Sequence of protein 1:
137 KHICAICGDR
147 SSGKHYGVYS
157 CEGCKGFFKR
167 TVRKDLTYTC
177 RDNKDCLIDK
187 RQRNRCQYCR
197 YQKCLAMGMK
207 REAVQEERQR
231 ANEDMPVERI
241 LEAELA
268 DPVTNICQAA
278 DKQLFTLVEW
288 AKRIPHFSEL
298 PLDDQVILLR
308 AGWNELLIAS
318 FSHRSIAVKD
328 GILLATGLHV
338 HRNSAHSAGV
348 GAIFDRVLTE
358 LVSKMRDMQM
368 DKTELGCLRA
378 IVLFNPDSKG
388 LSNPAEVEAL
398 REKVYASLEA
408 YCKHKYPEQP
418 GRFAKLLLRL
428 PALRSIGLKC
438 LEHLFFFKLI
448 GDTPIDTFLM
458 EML

This data describes a binding interaction between two proteins.

Interface contacts:
Residue E458 in protein 1 interacts with residue I5 in protein 2 (closest heavy-atom distance 2.5 Å).
Residue V285 in protein 1 is in contact with residue L10 in protein 2 (closest heavy-atom distance 3.8 Å).
Residue R307 in protein 1 interacts with residue L6 in protein 2 (closest heavy-atom distance 3.9 Å).
Residue F455 in protein 1 contacts residue I5 in protein 2 (closest heavy-atom distance 3.5 Å).
Residue V303 in protein 1 is in contact with residue L6 in protein 2 (closest heavy-atom distance 3.7 Å).
Residue V285 in protein 1 is in contact with residue L9 in protein 2 (closest heavy-atom distance 3.6 Å).
Residue F282 in protein 1 contacts residue L9 in protein 2 (closest heavy-atom distance 3.8 Å).
Residue F282 in protein 1 is in contact with residue I5 in protein 2 (closest heavy-atom distance 3.8 Å).
Residue L306 in protein 1 is in contact with residue L10 in protein 2 (closest heavy-atom distance 3.9 Å).
Residue L306 in protein 1 is in contact with residue L6 in protein 2 (closest heavy-atom distance 4.0 Å).
Residue L299 in protein 1 contacts residue H7 in protein 2 (closest heavy-atom distance 3.3 Å).
Residue V285 in protein 1 is in contact with residue L6 in protein 2 (closest heavy-atom distance 3.9 Å).
Residue F294 in protein 1 is in contact with residue L10 in protein 2 (closest heavy-atom distance 4.5 Å).
Residue T454 in protein 1 is in contact with residue I5 in protein 2 (closest heavy-atom distance 3.5 Å).
Residue E458 in protein 1 interacts with residue L6 in protein 2 (closest heavy-atom distance 3.0 Å).
Residue F455 in protein 1 interacts with residue L6 in protein 2 (closest heavy-atom distance 4.0 Å).
Residue Q302 in protein 1 interacts with residue L10 in protein 2 (closest heavy-atom distance 3.2 Å).
Residue L299 in protein 1 is in contact with residue L10 in protein 2 (closest heavy-atom distance 2.9 Å).
Residue V303 in protein 1 contacts residue L10 in protein 2 (closest heavy-atom distance 4.3 Å).
Residue L299 in protein 1 is in contact with residue Q11 in protein 2 (closest heavy-atom distance 3.2 Å).
Residue E458 in protein 1 contacts residue K4 in protein 2 (closest heavy-atom distance 3.1 Å).
Residue V303 in protein 1 is in contact with residue H7 in protein 2 (closest heavy-atom distance 4.2 Å).
Residue K289 in protein 1 is in contact with residue D12 in protein 2 (closest heavy-atom distance 2.6 Å).

Sequence of protein 2:
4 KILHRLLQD